Interface contacts:
Residue L14 in the second protein contacts residue F42 in the first protein (closest heavy-atom distance 4.4 Å).
Residue A7 in the second protein is in contact with residue F42 in the first protein (closest heavy-atom distance 4.6 Å).
Residue L14 in the second protein is in contact with residue T46 in the first protein (closest heavy-atom distance 4.0 Å).
Residue A10 in the second protein is in contact with residue F42 in the first protein (closest heavy-atom distance 3.7 Å).
Residue F11 in the second protein contacts residue F45 in the first protein (closest heavy-atom distance 4.3 Å).
Residue F11 in the second protein interacts with residue F42 in the first protein (closest heavy-atom distance 3.9 Å).
Residue F11 in the second protein interacts with residue T46 in the first protein (closest heavy-atom distance 3.9 Å).

Sequence of the first protein:
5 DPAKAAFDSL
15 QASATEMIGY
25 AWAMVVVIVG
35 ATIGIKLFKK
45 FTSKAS

The following describes two proteins that form a bound complex.

Sequence of the second protein:
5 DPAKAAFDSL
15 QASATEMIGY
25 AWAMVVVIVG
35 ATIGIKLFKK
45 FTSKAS